These two protein chains interact to form a complex.

Sequence of the first protein:
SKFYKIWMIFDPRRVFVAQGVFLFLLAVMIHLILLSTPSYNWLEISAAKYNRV

Sequence of the second protein:
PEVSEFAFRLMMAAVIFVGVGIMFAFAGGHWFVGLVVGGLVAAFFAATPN

Residue-level contacts at the interface:
Residue V22 in the first protein interacts with residue V42 in the second protein (closest heavy-atom distance 4.6 Å).
Residue L26 in the first protein is in contact with residue V38 in the second protein (closest heavy-atom distance 4.2 Å).
Residue V22 in the first protein contacts residue F45 in the second protein (closest heavy-atom distance 4.6 Å).
Residue I34 in the first protein contacts residue A28 in the second protein (closest heavy-atom distance 3.9 Å).
Residue L33 in the first protein contacts residue A28 in the second protein (closest heavy-atom distance 3.8 Å).
Residue R15 in the first protein contacts residue P50 in the second protein (closest heavy-atom distance 3.1 Å).
Residue V18 in the first protein interacts with residue F45 in the second protein (closest heavy-atom distance 4.0 Å).
Residue M30 in the first protein interacts with residue A28 in the second protein (closest heavy-atom distance 3.9 Å).
Residue S37 in the first protein interacts with residue A28 in the second protein (closest heavy-atom distance 3.6 Å).
Residue R15 in the first protein interacts with residue R10 in the second protein (closest heavy-atom distance 2.8 Å).
Residue M30 in the first protein interacts with residue M24 in the second protein (closest heavy-atom distance 3.5 Å).
Residue V29 in the first protein is in contact with residue F25 in the second protein (closest heavy-atom distance 4.3 Å).
Residue R15 in the first protein is in contact with residue T49 in the second protein (closest heavy-atom distance 3.3 Å).
Residue L26 in the first protein is in contact with residue F25 in the second protein (closest heavy-atom distance 3.4 Å).
Residue L26 in the first protein interacts with residue V21 in the second protein (closest heavy-atom distance 4.5 Å).
Residue L26 in the first protein interacts with residue V42 in the second protein (closest heavy-atom distance 3.6 Å).
Residue L33 in the first protein contacts residue G29 in the second protein (closest heavy-atom distance 4.5 Å).
Residue L33 in the first protein is in contact with residue F25 in the second protein (closest heavy-atom distance 4.5 Å).
Residue I34 in the first protein contacts residue F27 in the second protein (closest heavy-atom distance 4.5 Å).
Residue R15 in the first protein is in contact with residue N51 in the second protein (closest heavy-atom distance 3.2 Å).
Residue S37 in the first protein contacts residue F27 in the second protein (closest heavy-atom distance 4.9 Å).
Residue M30 in the first protein is in contact with residue F25 in the second protein (closest heavy-atom distance 4.3 Å).